This data describes a binding interaction between two proteins.

Sequence of protein 1:
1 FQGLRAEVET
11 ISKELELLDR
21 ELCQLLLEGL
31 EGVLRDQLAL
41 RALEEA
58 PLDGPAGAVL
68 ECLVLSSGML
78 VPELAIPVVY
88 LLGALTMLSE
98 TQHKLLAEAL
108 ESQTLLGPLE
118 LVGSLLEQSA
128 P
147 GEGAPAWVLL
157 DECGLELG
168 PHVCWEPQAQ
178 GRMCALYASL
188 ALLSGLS

Interface contacts:
Residue L72 in protein 1 is in contact with residue A1 in protein 2 (closest heavy-atom distance 3.7 Å).
Residue V71 in protein 1 is in contact with residue V2 in protein 2 (closest heavy-atom distance 3.4 Å).
Residue C69 in protein 1 contacts residue V2 in protein 2 (closest heavy-atom distance 3.5 Å).
Residue V71 in protein 1 interacts with residue A1 in protein 2 (closest heavy-atom distance 4.2 Å).
Residue L22 in protein 1 interacts with residue V2 in protein 2 (closest heavy-atom distance 4.2 Å).
Residue S73 in protein 1 is in contact with residue A1 in protein 2 (closest heavy-atom distance 3.3 Å).
Residue S73 in protein 1 is in contact with residue V2 in protein 2 (closest heavy-atom distance 4.8 Å).
Residue L70 in protein 1 is in contact with residue V2 in protein 2 (closest heavy-atom distance 4.9 Å).
Residue L72 in protein 1 is in contact with residue V2 in protein 2 (closest heavy-atom distance 3.2 Å).
Residue E68 in protein 1 contacts residue V2 in protein 2 (closest heavy-atom distance 4.0 Å).
Residue E80 in protein 1 contacts residue K4 in protein 2 (closest heavy-atom distance 4.0 Å).

Sequence of protein 2:
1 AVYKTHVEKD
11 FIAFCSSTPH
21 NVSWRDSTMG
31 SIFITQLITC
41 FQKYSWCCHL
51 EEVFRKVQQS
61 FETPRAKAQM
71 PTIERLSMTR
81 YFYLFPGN